Sequence of chain A:
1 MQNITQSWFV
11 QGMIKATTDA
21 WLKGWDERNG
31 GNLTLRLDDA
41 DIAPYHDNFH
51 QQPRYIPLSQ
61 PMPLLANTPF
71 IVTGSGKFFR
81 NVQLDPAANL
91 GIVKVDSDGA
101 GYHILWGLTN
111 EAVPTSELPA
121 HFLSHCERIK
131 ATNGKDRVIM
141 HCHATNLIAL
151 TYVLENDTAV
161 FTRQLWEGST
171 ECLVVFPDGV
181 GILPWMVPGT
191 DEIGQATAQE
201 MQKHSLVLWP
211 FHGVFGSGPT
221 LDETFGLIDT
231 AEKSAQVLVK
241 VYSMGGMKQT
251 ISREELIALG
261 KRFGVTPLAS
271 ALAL

This data describes a binding interaction between two proteins.

Sequence of chain B:
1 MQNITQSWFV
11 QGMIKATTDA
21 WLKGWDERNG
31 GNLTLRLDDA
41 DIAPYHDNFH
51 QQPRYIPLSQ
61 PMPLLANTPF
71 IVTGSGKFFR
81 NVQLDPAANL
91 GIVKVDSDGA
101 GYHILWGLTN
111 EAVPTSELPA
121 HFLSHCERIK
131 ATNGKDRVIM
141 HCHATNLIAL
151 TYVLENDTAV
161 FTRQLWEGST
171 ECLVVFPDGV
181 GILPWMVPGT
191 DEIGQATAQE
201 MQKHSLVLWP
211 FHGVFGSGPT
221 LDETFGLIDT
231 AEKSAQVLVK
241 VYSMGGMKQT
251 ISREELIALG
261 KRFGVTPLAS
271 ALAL

Contacts between the two chains:
Residue Y152 in chain B interacts with residue E167 in chain A (closest heavy-atom distance 2.6 Å).
Residue N146 in chain B interacts with residue K240 in chain A (closest heavy-atom distance 2.8 Å).
Residue W21 in chain B interacts with residue D229 in chain A (closest heavy-atom distance 3.6 Å).
Residue N81 in chain B interacts with residue D222 in chain A (closest heavy-atom distance 3.1 Å).
Residue G24 in chain B interacts with residue K233 in chain A (closest heavy-atom distance 3.1 Å).
Residue V153 in chain B is in contact with residue Q249 in chain A (closest heavy-atom distance 3.7 Å).
Residue R80 in chain B interacts with residue K15 in chain A (closest heavy-atom distance 3.6 Å).
Residue P188 in chain B is in contact with residue L259 in chain A (closest heavy-atom distance 3.7 Å).
Residue F211 in chain B contacts residue Q249 in chain A (closest heavy-atom distance 3.8 Å).
Residue S243 in chain B is in contact with residue M244 in chain A (closest heavy-atom distance 3.8 Å).
Residue N81 in chain B contacts residue K15 in chain A (closest heavy-atom distance 2.8 Å).
Residue W185 in chain B is in contact with residue T170 in chain A (closest heavy-atom distance 3.1 Å).
Residue V187 in chain B is in contact with residue R262 in chain A (closest heavy-atom distance 3.7 Å).
Residue T145 in chain B interacts with residue K233 in chain A (closest heavy-atom distance 3.3 Å).
Residue Y242 in chain B is in contact with residue M244 in chain A (closest heavy-atom distance 3.8 Å).
Residue F211 in chain B is in contact with residue S169 in chain A (closest heavy-atom distance 3.7 Å).
Residue Y152 in chain B interacts with residue M247 in chain A (closest heavy-atom distance 3.6 Å).
Residue E27 in chain B contacts residue K233 in chain A (closest heavy-atom distance 2.7 Å).
Residue V153 in chain B is in contact with residue K248 in chain A (closest heavy-atom distance 3.6 Å).
Residue T151 in chain B interacts with residue Q249 in chain A (closest heavy-atom distance 3.0 Å).
Residue W21 in chain B contacts residue K23 in chain A (closest heavy-atom distance 3.7 Å).
Residue V153 in chain B is in contact with residue G246 in chain A (closest heavy-atom distance 3.5 Å).
Residue S243 in chain B is in contact with residue S243 in chain A (closest heavy-atom distance 3.6 Å).
Residue F211 in chain B is in contact with residue T170 in chain A (closest heavy-atom distance 2.6 Å).
Residue R28 in chain B contacts residue G226 in chain A (closest heavy-atom distance 3.8 Å).
Residue H143 in chain B contacts residue E171 in chain A (closest heavy-atom distance 3.2 Å).
Residue Y152 in chain B is in contact with residue K248 in chain A (closest heavy-atom distance 2.6 Å).
Residue H212 in chain B is in contact with residue T170 in chain A (closest heavy-atom distance 3.6 Å).
Residue W185 in chain B contacts residue E255 in chain A (closest heavy-atom distance 3.5 Å).
Residue W25 in chain B interacts with residue K233 in chain A (closest heavy-atom distance 3.9 Å).
Residue V239 in chain B contacts residue M244 in chain A (closest heavy-atom distance 3.8 Å).
Residue P188 in chain B interacts with residue F263 in chain A (closest heavy-atom distance 3.5 Å).
Residue E27 in chain B interacts with residue D229 in chain A (closest heavy-atom distance 3.4 Å).
Residue I148 in chain B interacts with residue V237 in chain A (closest heavy-atom distance 4.0 Å).
Residue Y152 in chain B is in contact with residue S169 in chain A (closest heavy-atom distance 3.7 Å).
Residue T190 in chain B is in contact with residue R262 in chain A (closest heavy-atom distance 3.6 Å).
Residue Y152 in chain B interacts with residue V241 in chain A (closest heavy-atom distance 3.8 Å).
Residue T145 in chain B interacts with residue Q236 in chain A (closest heavy-atom distance 3.9 Å).
Residue F78 in chain B interacts with residue D222 in chain A (closest heavy-atom distance 3.2 Å).
Residue R80 in chain B contacts residue D19 in chain A (closest heavy-atom distance 2.8 Å).
Residue V187 in chain B is in contact with residue A258 in chain A (closest heavy-atom distance 3.9 Å).
Residue E27 in chain B interacts with residue E171 in chain A (closest heavy-atom distance 2.7 Å).
Residue Y152 in chain B interacts with residue Q249 in chain A (closest heavy-atom distance 3.5 Å).
Residue A149 in chain B contacts residue V241 in chain A (closest heavy-atom distance 3.6 Å).
Residue E155 in chain B is in contact with residue K248 in chain A (closest heavy-atom distance 3.7 Å).
Residue L154 in chain B interacts with residue Q249 in chain A (closest heavy-atom distance 2.9 Å).
Residue A149 in chain B is in contact with residue M244 in chain A (closest heavy-atom distance 3.9 Å).
Residue G189 in chain B interacts with residue R262 in chain A (closest heavy-atom distance 2.6 Å).
Residue V239 in chain B contacts residue K240 in chain A (closest heavy-atom distance 3.9 Å).
Residue H143 in chain B contacts residue K233 in chain A (closest heavy-atom distance 2.8 Å).
Residue Y152 in chain B is in contact with residue G168 in chain A (closest heavy-atom distance 3.3 Å).
Residue R28 in chain B contacts residue V175 in chain A (closest heavy-atom distance 3.5 Å).
Residue Y152 in chain B is in contact with residue V237 in chain A (closest heavy-atom distance 3.7 Å).
Residue T145 in chain B interacts with residue K240 in chain A (closest heavy-atom distance 3.7 Å).
Residue F211 in chain B contacts residue I251 in chain A (closest heavy-atom distance 3.5 Å).
Residue Y152 in chain B interacts with residue T250 in chain A (closest heavy-atom distance 3.9 Å).
Residue L154 in chain B interacts with residue K248 in chain A (closest heavy-atom distance 3.5 Å).
Residue R28 in chain B contacts residue T230 in chain A (closest heavy-atom distance 3.6 Å).
Residue F211 in chain B contacts residue T250 in chain A (closest heavy-atom distance 3.5 Å).
Residue L150 in chain B contacts residue M244 in chain A (closest heavy-atom distance 3.9 Å).